Interface contacts:
Residue H34 in protein 2 interacts with residue E61 in protein 1 (closest heavy-atom distance 3.8 Å).
Residue Y43 in protein 2 interacts with residue S58 in protein 1 (closest heavy-atom distance 3.9 Å).
Residue E61 in protein 2 is in contact with residue K33 in protein 1 (closest heavy-atom distance 4.1 Å).
Residue Y43 in protein 2 interacts with residue I57 in protein 1 (closest heavy-atom distance 4.1 Å).
Residue I57 in protein 2 contacts residue N47 in protein 1 (closest heavy-atom distance 4.3 Å).
Residue E64 in protein 2 interacts with residue E64 in protein 1 (closest heavy-atom distance 4.9 Å).
Residue K33 in protein 2 interacts with residue S58 in protein 1 (closest heavy-atom distance 3.3 Å).
Residue A56 in protein 2 is in contact with residue I57 in protein 1 (closest heavy-atom distance 3.7 Å).
Residue I57 in protein 2 interacts with residue Y43 in protein 1 (closest heavy-atom distance 3.9 Å).
Residue E61 in protein 2 interacts with residue R60 in protein 1 (closest heavy-atom distance 2.8 Å).
Residue I57 in protein 2 contacts residue S42 in protein 1 (closest heavy-atom distance 5.0 Å).
Residue I57 in protein 2 interacts with residue R60 in protein 1 (closest heavy-atom distance 3.7 Å).
Residue K33 in protein 2 contacts residue E61 in protein 1 (closest heavy-atom distance 4.0 Å).
Residue I57 in protein 2 is in contact with residue A46 in protein 1 (closest heavy-atom distance 3.9 Å).
Residue I57 in protein 2 interacts with residue I57 in protein 1 (closest heavy-atom distance 4.3 Å).
Residue S58 in protein 2 is in contact with residue K33 in protein 1 (closest heavy-atom distance 3.3 Å).
Residue S58 in protein 2 contacts residue Y43 in protein 1 (closest heavy-atom distance 3.7 Å).
Residue A46 in protein 2 is in contact with residue I57 in protein 1 (closest heavy-atom distance 3.8 Å).
Residue E61 in protein 2 contacts residue H34 in protein 1 (closest heavy-atom distance 3.9 Å).
Residue I57 in protein 2 contacts residue A56 in protein 1 (closest heavy-atom distance 4.0 Å).
Residue N47 in protein 2 contacts residue I57 in protein 1 (closest heavy-atom distance 4.0 Å).
Residue R60 in protein 2 contacts residue E61 in protein 1 (closest heavy-atom distance 2.9 Å).
Residue R60 in protein 2 interacts with residue I57 in protein 1 (closest heavy-atom distance 3.8 Å).

Sequence of protein 2:
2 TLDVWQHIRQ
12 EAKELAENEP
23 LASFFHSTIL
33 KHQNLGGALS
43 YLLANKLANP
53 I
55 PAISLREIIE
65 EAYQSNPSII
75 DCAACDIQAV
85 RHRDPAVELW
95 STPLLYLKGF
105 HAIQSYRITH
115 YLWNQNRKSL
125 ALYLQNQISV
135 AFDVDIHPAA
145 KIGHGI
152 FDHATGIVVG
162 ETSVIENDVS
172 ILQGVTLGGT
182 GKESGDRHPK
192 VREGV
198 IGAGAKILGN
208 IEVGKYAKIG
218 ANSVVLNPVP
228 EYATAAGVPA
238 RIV

Sequence of protein 1:
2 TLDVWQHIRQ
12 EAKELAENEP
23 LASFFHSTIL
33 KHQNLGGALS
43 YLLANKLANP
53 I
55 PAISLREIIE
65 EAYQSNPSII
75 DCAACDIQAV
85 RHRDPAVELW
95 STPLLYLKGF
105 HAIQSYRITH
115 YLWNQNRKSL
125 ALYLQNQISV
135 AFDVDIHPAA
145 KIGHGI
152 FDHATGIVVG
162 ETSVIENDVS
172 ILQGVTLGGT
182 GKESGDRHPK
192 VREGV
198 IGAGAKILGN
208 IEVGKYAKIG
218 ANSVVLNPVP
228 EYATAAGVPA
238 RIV

This data describes a binding interaction between two proteins.